Sequence of chain B:
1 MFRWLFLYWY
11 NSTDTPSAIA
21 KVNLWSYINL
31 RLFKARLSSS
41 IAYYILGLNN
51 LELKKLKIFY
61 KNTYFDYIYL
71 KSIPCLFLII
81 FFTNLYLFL

This data describes a binding interaction between two proteins.

Sequence of chain A:
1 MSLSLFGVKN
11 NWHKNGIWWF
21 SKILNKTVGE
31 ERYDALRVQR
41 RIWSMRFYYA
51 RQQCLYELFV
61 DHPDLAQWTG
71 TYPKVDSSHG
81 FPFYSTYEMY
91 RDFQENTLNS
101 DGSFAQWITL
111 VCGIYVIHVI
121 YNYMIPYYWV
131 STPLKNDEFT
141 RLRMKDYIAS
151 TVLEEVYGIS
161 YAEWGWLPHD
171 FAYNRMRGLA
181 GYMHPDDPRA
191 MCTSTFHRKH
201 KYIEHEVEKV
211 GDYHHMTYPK

Contacts between the two chains:
Residue Y84 in chain A interacts with residue L5 in chain B (closest heavy-atom distance 4.0 Å).
Residue Q53 in chain A contacts residue K61 in chain B (closest heavy-atom distance 3.8 Å).
Residue S78 in chain A is in contact with residue L51 in chain B (closest heavy-atom distance 4.1 Å).
Residue S78 in chain A interacts with residue Y44 in chain B (closest heavy-atom distance 4.1 Å).
Residue D76 in chain A is in contact with residue Y44 in chain B (closest heavy-atom distance 2.7 Å).
Residue H79 in chain A interacts with residue Y44 in chain B (closest heavy-atom distance 3.5 Å).
Residue Q53 in chain A contacts residue S39 in chain B (closest heavy-atom distance 4.8 Å).
Residue V60 in chain A is in contact with residue S38 in chain B (closest heavy-atom distance 4.2 Å).
Residue D61 in chain A contacts residue S39 in chain B (closest heavy-atom distance 4.6 Å).
Residue Y56 in chain A is in contact with residue S39 in chain B (closest heavy-atom distance 3.6 Å).
Residue Q53 in chain A is in contact with residue F59 in chain B (closest heavy-atom distance 3.2 Å).
Residue Y84 in chain A contacts residue R36 in chain B (closest heavy-atom distance 3.3 Å).
Residue Q53 in chain A contacts residue K57 in chain B (closest heavy-atom distance 3.6 Å).
Residue R46 in chain A is in contact with residue I58 in chain B (closest heavy-atom distance 4.9 Å).
Residue Q53 in chain A interacts with residue I41 in chain B (closest heavy-atom distance 3.4 Å).
Residue D76 in chain A contacts residue Y43 in chain B (closest heavy-atom distance 3.2 Å).
Residue Y49 in chain A is in contact with residue I58 in chain B (closest heavy-atom distance 3.6 Å).
Residue Q53 in chain A interacts with residue L56 in chain B (closest heavy-atom distance 4.1 Å).
Residue F81 in chain A is in contact with residue Y10 in chain B (closest heavy-atom distance 4.9 Å).
Residue F81 in chain A contacts residue L5 in chain B (closest heavy-atom distance 3.6 Å).
Residue F83 in chain A is in contact with residue L5 in chain B (closest heavy-atom distance 4.0 Å).
Residue D61 in chain A contacts residue R36 in chain B (closest heavy-atom distance 3.7 Å).
Residue Y49 in chain A is in contact with residue L56 in chain B (closest heavy-atom distance 4.4 Å).
Residue Q53 in chain A interacts with residue I58 in chain B (closest heavy-atom distance 2.6 Å).
Residue Y84 in chain A is in contact with residue A35 in chain B (closest heavy-atom distance 4.0 Å).
Residue Y84 in chain A interacts with residue L37 in chain B (closest heavy-atom distance 3.4 Å).
Residue E57 in chain A is in contact with residue K61 in chain B (closest heavy-atom distance 3.1 Å).
Residue Q52 in chain A contacts residue I41 in chain B (closest heavy-atom distance 3.5 Å).
Residue Y56 in chain A interacts with residue S40 in chain B (closest heavy-atom distance 3.2 Å).
Residue Y56 in chain A contacts residue L37 in chain B (closest heavy-atom distance 4.6 Å).
Residue H79 in chain A is in contact with residue L5 in chain B (closest heavy-atom distance 3.9 Å).
Residue Y49 in chain A interacts with residue I41 in chain B (closest heavy-atom distance 4.8 Å).
Residue Y56 in chain A is in contact with residue S38 in chain B (closest heavy-atom distance 3.7 Å).
Residue F81 in chain A interacts with residue F6 in chain B (closest heavy-atom distance 3.6 Å).
Residue H79 in chain A is in contact with residue F6 in chain B (closest heavy-atom distance 4.3 Å).
Residue Y56 in chain A contacts residue A42 in chain B (closest heavy-atom distance 4.2 Å).
Residue A50 in chain A contacts residue I58 in chain B (closest heavy-atom distance 4.2 Å).
Residue V75 in chain A contacts residue L37 in chain B (closest heavy-atom distance 4.7 Å).
Residue A50 in chain A is in contact with residue F59 in chain B (closest heavy-atom distance 3.8 Å).
Residue D76 in chain A contacts residue L53 in chain B (closest heavy-atom distance 4.6 Å).
Residue F81 in chain A is in contact with residue W9 in chain B (closest heavy-atom distance 3.3 Å).
Residue Y56 in chain A is in contact with residue I41 in chain B (closest heavy-atom distance 3.4 Å).
Residue P82 in chain A is in contact with residue L5 in chain B (closest heavy-atom distance 3.5 Å).
Residue V60 in chain A interacts with residue S39 in chain B (closest heavy-atom distance 4.0 Å).
Residue F83 in chain A interacts with residue L37 in chain B (closest heavy-atom distance 3.6 Å).
Residue D76 in chain A contacts residue A42 in chain B (closest heavy-atom distance 2.9 Å).
Residue E57 in chain A interacts with residue S39 in chain B (closest heavy-atom distance 4.1 Å).
Residue C54 in chain A contacts residue F59 in chain B (closest heavy-atom distance 3.6 Å).